Sequence of the first protein:
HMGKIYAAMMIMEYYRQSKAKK

The following describes two proteins that form a bound complex.

Contacts between the two chains:
Residue M124 in the second protein is in contact with residue H1 in the first protein (closest heavy-atom distance 4.2 Å).
Residue M124 in the second protein contacts residue M2 in the first protein (closest heavy-atom distance 3.8 Å).
Residue M71 in the second protein contacts residue Y14 in the first protein (closest heavy-atom distance 2.7 Å).
Residue I85 in the second protein interacts with residue M9 in the first protein (closest heavy-atom distance 4.1 Å).
Residue M71 in the second protein interacts with residue I11 in the first protein (closest heavy-atom distance 4.0 Å).
Residue L112 in the second protein interacts with residue A8 in the first protein (closest heavy-atom distance 4.2 Å).
Residue L32 in the second protein interacts with residue I11 in the first protein (closest heavy-atom distance 3.7 Å).
Residue N42 in the second protein is in contact with residue Y15 in the first protein (closest heavy-atom distance 4.1 Å).
Residue M145 in the second protein is in contact with residue Y6 in the first protein (closest heavy-atom distance 3.5 Å).
Residue E54 in the second protein is in contact with residue S18 in the first protein (closest heavy-atom distance 3.4 Å).
Residue E47 in the second protein interacts with residue Y15 in the first protein (closest heavy-atom distance 3.4 Å).
Residue L112 in the second protein is in contact with residue K4 in the first protein (closest heavy-atom distance 3.6 Å).
Residue A15 in the second protein contacts residue A7 in the first protein (closest heavy-atom distance 4.0 Å).
Residue E11 in the second protein is in contact with residue H1 in the first protein (closest heavy-atom distance 3.9 Å).
Residue M51 in the second protein contacts residue Y15 in the first protein (closest heavy-atom distance 3.8 Å).
Residue M36 in the second protein contacts residue Y15 in the first protein (closest heavy-atom distance 3.4 Å).
Residue M124 in the second protein is in contact with residue I5 in the first protein (closest heavy-atom distance 4.1 Å).
Residue M144 in the second protein contacts residue M2 in the first protein (closest heavy-atom distance 3.3 Å).
Residue M145 in the second protein interacts with residue M2 in the first protein (closest heavy-atom distance 4.0 Å).
Residue Q41 in the second protein contacts residue Y15 in the first protein (closest heavy-atom distance 3.4 Å).
Residue L18 in the second protein is in contact with residue A7 in the first protein (closest heavy-atom distance 3.5 Å).
Residue M145 in the second protein interacts with residue M9 in the first protein (closest heavy-atom distance 3.6 Å).
Residue E11 in the second protein interacts with residue G3 in the first protein (closest heavy-atom distance 3.4 Å).
Residue A88 in the second protein is in contact with residue M9 in the first protein (closest heavy-atom distance 4.0 Å).
Residue M109 in the second protein is in contact with residue I5 in the first protein (closest heavy-atom distance 3.4 Å).
Residue E114 in the second protein is in contact with residue K4 in the first protein (closest heavy-atom distance 3.0 Å).
Residue M72 in the second protein contacts residue Y6 in the first protein (closest heavy-atom distance 3.8 Å).
Residue V55 in the second protein contacts residue Y14 in the first protein (closest heavy-atom distance 3.4 Å).
Residue M72 in the second protein interacts with residue M10 in the first protein (closest heavy-atom distance 3.3 Å).
Residue L39 in the second protein interacts with residue I11 in the first protein (closest heavy-atom distance 4.0 Å).
Residue L18 in the second protein contacts residue A8 in the first protein (closest heavy-atom distance 4.0 Å).
Residue L18 in the second protein interacts with residue K4 in the first protein (closest heavy-atom distance 3.8 Å).
Residue T70 in the second protein is in contact with residue Y14 in the first protein (closest heavy-atom distance 3.7 Å).
Residue E14 in the second protein contacts residue K4 in the first protein (closest heavy-atom distance 4.0 Å).
Residue F19 in the second protein is in contact with residue A7 in the first protein (closest heavy-atom distance 3.7 Å).
Residue F19 in the second protein is in contact with residue M10 in the first protein (closest heavy-atom distance 4.2 Å).
Residue F92 in the second protein contacts residue I5 in the first protein (closest heavy-atom distance 4.1 Å).
Residue E11 in the second protein contacts residue Y6 in the first protein (closest heavy-atom distance 3.7 Å).
Residue M51 in the second protein contacts residue I11 in the first protein (closest heavy-atom distance 3.4 Å).
Residue E84 in the second protein interacts with residue M9 in the first protein (closest heavy-atom distance 4.2 Å).
Residue F19 in the second protein contacts residue I11 in the first protein (closest heavy-atom distance 3.6 Å).
Residue M71 in the second protein contacts residue M10 in the first protein (closest heavy-atom distance 3.6 Å).
Residue D50 in the second protein is in contact with residue S18 in the first protein (closest heavy-atom distance 4.1 Å).
Residue R74 in the second protein contacts residue Y14 in the first protein (closest heavy-atom distance 4.0 Å).
Residue A15 in the second protein interacts with residue G3 in the first protein (closest heavy-atom distance 3.5 Å).
Residue P43 in the second protein interacts with residue Y15 in the first protein (closest heavy-atom distance 3.3 Å).
Residue E14 in the second protein is in contact with residue H1 in the first protein (closest heavy-atom distance 3.1 Å).
Residue K75 in the second protein contacts residue E13 in the first protein (closest heavy-atom distance 4.2 Å).
Residue L39 in the second protein contacts residue A8 in the first protein (closest heavy-atom distance 4.1 Å).
Residue M36 in the second protein interacts with residue I11 in the first protein (closest heavy-atom distance 3.8 Å).
Residue D50 in the second protein contacts residue K21 in the first protein (closest heavy-atom distance 3.8 Å).
Residue L112 in the second protein interacts with residue I5 in the first protein (closest heavy-atom distance 3.9 Å).
Residue M51 in the second protein is in contact with residue S18 in the first protein (closest heavy-atom distance 3.6 Å).
Residue E11 in the second protein contacts residue M2 in the first protein (closest heavy-atom distance 3.8 Å).
Residue M145 in the second protein is in contact with residue I5 in the first protein (closest heavy-atom distance 3.4 Å).
Residue L39 in the second protein is in contact with residue M12 in the first protein (closest heavy-atom distance 4.1 Å).
Residue E14 in the second protein contacts residue G3 in the first protein (closest heavy-atom distance 3.9 Å).
Residue E120 in the second protein contacts residue H1 in the first protein (closest heavy-atom distance 3.7 Å).
Residue F68 in the second protein interacts with residue M10 in the first protein (closest heavy-atom distance 4.1 Å).
Residue M144 in the second protein contacts residue Y6 in the first protein (closest heavy-atom distance 3.3 Å).

Sequence of the second protein:
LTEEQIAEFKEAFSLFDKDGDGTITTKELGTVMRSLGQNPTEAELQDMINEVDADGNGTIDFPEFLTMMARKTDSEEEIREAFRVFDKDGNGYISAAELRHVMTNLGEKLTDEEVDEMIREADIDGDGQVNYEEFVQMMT